Contacts between the two chains:
Residue E102 in the second protein contacts residue Q46 in the first protein (closest heavy-atom distance 3.5 Å).
Residue L96 in the second protein interacts with residue L54 in the first protein (closest heavy-atom distance 3.7 Å).
Residue N93 in the second protein interacts with residue Y57 in the first protein (closest heavy-atom distance 3.5 Å).
Residue E60 in the second protein is in contact with residue R92 in the first protein (closest heavy-atom distance 2.7 Å).
Residue Y57 in the second protein is in contact with residue L96 in the first protein (closest heavy-atom distance 3.8 Å).
Residue R85 in the second protein interacts with residue A64 in the first protein (closest heavy-atom distance 3.6 Å).
Residue R92 in the second protein interacts with residue Q53 in the first protein (closest heavy-atom distance 2.5 Å).
Residue D43 in the second protein interacts with residue L107 in the first protein (closest heavy-atom distance 3.7 Å).
Residue Q63 in the second protein is in contact with residue R85 in the first protein (closest heavy-atom distance 3.5 Å).
Residue D43 in the second protein interacts with residue K103 in the first protein (closest heavy-atom distance 3.0 Å).
Residue Q53 in the second protein interacts with residue E99 in the first protein (closest heavy-atom distance 3.1 Å).
Residue I50 in the second protein interacts with residue L96 in the first protein (closest heavy-atom distance 3.7 Å).
Residue L54 in the second protein contacts residue L96 in the first protein (closest heavy-atom distance 3.7 Å).
Residue L68 in the second protein interacts with residue F82 in the first protein (closest heavy-atom distance 3.6 Å).
Residue D67 in the second protein contacts residue D81 in the first protein (closest heavy-atom distance 3.7 Å).
Residue L106 in the second protein is in contact with residue Q46 in the first protein (closest heavy-atom distance 3.5 Å).
Residue S78 in the second protein is in contact with residue T75 in the first protein (closest heavy-atom distance 3.7 Å).
Residue A74 in the second protein contacts residue S78 in the first protein (closest heavy-atom distance 3.8 Å).
Residue D42 in the second protein contacts residue L106 in the first protein (closest heavy-atom distance 3.5 Å).
Residue I50 in the second protein contacts residue E99 in the first protein (closest heavy-atom distance 3.6 Å).
Residue R85 in the second protein interacts with residue Q63 in the first protein (closest heavy-atom distance 3.5 Å).
Residue E99 in the second protein interacts with residue Q53 in the first protein (closest heavy-atom distance 3.1 Å).
Residue K103 in the second protein is in contact with residue Q46 in the first protein (closest heavy-atom distance 3.4 Å).
Residue S78 in the second protein is in contact with residue R70 in the first protein (closest heavy-atom distance 2.7 Å).
Residue A64 in the second protein is in contact with residue F82 in the first protein (closest heavy-atom distance 3.2 Å).
Residue L96 in the second protein is in contact with residue I50 in the first protein (closest heavy-atom distance 3.7 Å).
Residue V110 in the second protein contacts residue V39 in the first protein (closest heavy-atom distance 3.6 Å).
Residue Q46 in the second protein interacts with residue K103 in the first protein (closest heavy-atom distance 3.2 Å).
Residue Q53 in the second protein contacts residue L96 in the first protein (closest heavy-atom distance 3.6 Å).
Residue D43 in the second protein is in contact with residue L106 in the first protein (closest heavy-atom distance 3.6 Å).
Residue A89 in the second protein is in contact with residue E60 in the first protein (closest heavy-atom distance 3.7 Å).
Residue E60 in the second protein is in contact with residue Q88 in the first protein (closest heavy-atom distance 3.7 Å).
Residue D67 in the second protein interacts with residue R85 in the first protein (closest heavy-atom distance 3.3 Å).
Residue F82 in the second protein contacts residue L68 in the first protein (closest heavy-atom distance 3.7 Å).
Residue T47 in the second protein is in contact with residue K103 in the first protein (closest heavy-atom distance 2.9 Å).
Residue K103 in the second protein interacts with residue D43 in the first protein (closest heavy-atom distance 2.9 Å).
Residue Y57 in the second protein interacts with residue A89 in the first protein (closest heavy-atom distance 3.2 Å).
Residue F82 in the second protein contacts residue R70 in the first protein (closest heavy-atom distance 3.5 Å).
Residue Y57 in the second protein is in contact with residue N93 in the first protein (closest heavy-atom distance 3.6 Å).
Residue S78 in the second protein contacts residue A74 in the first protein (closest heavy-atom distance 3.8 Å).
Residue K103 in the second protein contacts residue T47 in the first protein (closest heavy-atom distance 2.8 Å).
Residue Q111 in the second protein contacts residue Q36 in the first protein (closest heavy-atom distance 3.2 Å).
Residue Q46 in the second protein contacts residue E102 in the first protein (closest heavy-atom distance 3.4 Å).
Residue F95 in the second protein contacts residue Q53 in the first protein (closest heavy-atom distance 3.2 Å).
Residue A64 in the second protein contacts residue R85 in the first protein (closest heavy-atom distance 3.6 Å).
Residue Q53 in the second protein is in contact with residue R92 in the first protein (closest heavy-atom distance 2.8 Å).
Residue V39 in the second protein is in contact with residue V110 in the first protein (closest heavy-atom distance 3.6 Å).
Residue R92 in the second protein is in contact with residue Y57 in the first protein (closest heavy-atom distance 3.8 Å).
Residue A89 in the second protein interacts with residue Y57 in the first protein (closest heavy-atom distance 3.2 Å).
Residue A49 in the second protein is in contact with residue E99 in the first protein (closest heavy-atom distance 3.5 Å).
Residue S78 in the second protein is in contact with residue A71 in the first protein (closest heavy-atom distance 3.5 Å).
Residue T75 in the second protein interacts with residue T75 in the first protein (closest heavy-atom distance 3.4 Å).
Residue L106 in the second protein contacts residue D42 in the first protein (closest heavy-atom distance 3.6 Å).
Residue R85 in the second protein contacts residue D67 in the first protein (closest heavy-atom distance 3.1 Å).
Residue F82 in the second protein contacts residue A64 in the first protein (closest heavy-atom distance 3.4 Å).
Residue Q88 in the second protein is in contact with residue E60 in the first protein (closest heavy-atom distance 3.6 Å).
Residue E99 in the second protein contacts residue I50 in the first protein (closest heavy-atom distance 3.7 Å).
Residue Y57 in the second protein contacts residue R92 in the first protein (closest heavy-atom distance 3.7 Å).
Residue L106 in the second protein is in contact with residue D43 in the first protein (closest heavy-atom distance 3.5 Å).
Residue A71 in the second protein is in contact with residue S78 in the first protein (closest heavy-atom distance 3.5 Å).

The following describes two proteins that form a bound complex.

Sequence of the first protein:
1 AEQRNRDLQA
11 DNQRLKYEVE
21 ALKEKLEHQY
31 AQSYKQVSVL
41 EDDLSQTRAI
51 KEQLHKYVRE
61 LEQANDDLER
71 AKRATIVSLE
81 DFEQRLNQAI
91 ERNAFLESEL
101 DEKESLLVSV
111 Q

Sequence of the second protein:
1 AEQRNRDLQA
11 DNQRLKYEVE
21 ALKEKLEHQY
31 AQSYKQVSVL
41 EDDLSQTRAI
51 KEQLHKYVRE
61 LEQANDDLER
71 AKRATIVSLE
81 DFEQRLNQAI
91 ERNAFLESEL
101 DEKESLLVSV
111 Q